Sequence of protein 2:
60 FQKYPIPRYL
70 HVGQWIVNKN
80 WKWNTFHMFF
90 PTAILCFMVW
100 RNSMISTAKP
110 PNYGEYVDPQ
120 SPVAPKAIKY

The following describes two proteins that form a bound complex.

Residue-level contacts at the interface:
Residue Y226 in protein 1 is in contact with residue K108 in protein 2 (closest heavy-atom distance 3.6 Å).
Residue N168 in protein 1 interacts with residue K108 in protein 2 (closest heavy-atom distance 3.6 Å).
Residue F182 in protein 1 contacts residue T91 in protein 2 (closest heavy-atom distance 3.6 Å).
Residue Y278 in protein 1 contacts residue W74 in protein 2 (closest heavy-atom distance 3.2 Å).
Residue L178 in protein 1 interacts with residue V98 in protein 2 (closest heavy-atom distance 3.6 Å).
Residue Y229 in protein 1 is in contact with residue A107 in protein 2 (closest heavy-atom distance 2.8 Å).
Residue G195 in protein 1 interacts with residue I75 in protein 2 (closest heavy-atom distance 3.9 Å).
Residue F166 in protein 1 interacts with residue W99 in protein 2 (closest heavy-atom distance 3.9 Å).
Residue S192 in protein 1 is in contact with residue N77 in protein 2 (closest heavy-atom distance 3.1 Å).
Residue L179 in protein 1 interacts with residue A92 in protein 2 (closest heavy-atom distance 3.8 Å).
Residue P280 in protein 1 interacts with residue W74 in protein 2 (closest heavy-atom distance 3.2 Å).
Residue L175 in protein 1 is in contact with residue F96 in protein 2 (closest heavy-atom distance 3.7 Å).
Residue I230 in protein 1 is in contact with residue T106 in protein 2 (closest heavy-atom distance 3.5 Å).
Residue Y227 in protein 1 interacts with residue P109 in protein 2 (closest heavy-atom distance 3.1 Å).
Residue Y226 in protein 1 contacts residue N111 in protein 2 (closest heavy-atom distance 3.6 Å).
Residue L281 in protein 1 interacts with residue G72 in protein 2 (closest heavy-atom distance 3.6 Å).
Residue L178 in protein 1 is in contact with residue C95 in protein 2 (closest heavy-atom distance 3.4 Å).
Residue L194 in protein 1 contacts residue T84 in protein 2 (closest heavy-atom distance 3.7 Å).
Residue Y193 in protein 1 is in contact with residue N83 in protein 2 (closest heavy-atom distance 2.8 Å).
Residue Y229 in protein 1 is in contact with residue T106 in protein 2 (closest heavy-atom distance 3.2 Å).
Residue L196 in protein 1 interacts with residue I75 in protein 2 (closest heavy-atom distance 3.5 Å).
Residue S231 in protein 1 is in contact with residue S105 in protein 2 (closest heavy-atom distance 2.3 Å).
Residue I201 in protein 1 is in contact with residue W80 in protein 2 (closest heavy-atom distance 3.8 Å).
Residue Y229 in protein 1 contacts residue S105 in protein 2 (closest heavy-atom distance 3.7 Å).
Residue P280 in protein 1 is in contact with residue G72 in protein 2 (closest heavy-atom distance 3.4 Å).
Residue Y193 in protein 1 is in contact with residue N77 in protein 2 (closest heavy-atom distance 3.1 Å).
Residue Y228 in protein 1 contacts residue K108 in protein 2 (closest heavy-atom distance 3.9 Å).
Residue L179 in protein 1 contacts residue T91 in protein 2 (closest heavy-atom distance 3.7 Å).
Residue L194 in protein 1 contacts residue M87 in protein 2 (closest heavy-atom distance 3.6 Å).
Residue E283 in protein 1 contacts residue I75 in protein 2 (closest heavy-atom distance 3.6 Å).
Residue C190 in protein 1 contacts residue M87 in protein 2 (closest heavy-atom distance 3.7 Å).
Residue S192 in protein 1 interacts with residue H70 in protein 2 (closest heavy-atom distance 3.7 Å).
Residue L232 in protein 1 is in contact with residue S102 in protein 2 (closest heavy-atom distance 3.8 Å).
Residue L281 in protein 1 contacts residue Q73 in protein 2 (closest heavy-atom distance 3.9 Å).
Residue F186 in protein 1 is in contact with residue T91 in protein 2 (closest heavy-atom distance 3.8 Å).
Residue G198 in protein 1 contacts residue W80 in protein 2 (closest heavy-atom distance 3.6 Å).
Residue P171 in protein 1 interacts with residue W99 in protein 2 (closest heavy-atom distance 2.5 Å).
Residue P280 in protein 1 contacts residue Q73 in protein 2 (closest heavy-atom distance 3.4 Å).
Residue Y228 in protein 1 is in contact with residue A107 in protein 2 (closest heavy-atom distance 3.7 Å).
Residue N225 in protein 1 is in contact with residue P109 in protein 2 (closest heavy-atom distance 4.0 Å).
Residue Y197 in protein 1 interacts with residue W80 in protein 2 (closest heavy-atom distance 3.7 Å).
Residue L174 in protein 1 is in contact with residue M103 in protein 2 (closest heavy-atom distance 3.9 Å).
Residue E169 in protein 1 contacts residue K108 in protein 2 (closest heavy-atom distance 3.7 Å).
Residue F182 in protein 1 interacts with residue C95 in protein 2 (closest heavy-atom distance 3.4 Å).
Residue F186 in protein 1 contacts residue M87 in protein 2 (closest heavy-atom distance 3.6 Å).
Residue L175 in protein 1 contacts residue W99 in protein 2 (closest heavy-atom distance 3.8 Å).
Residue E283 in protein 1 is in contact with residue G72 in protein 2 (closest heavy-atom distance 3.7 Å).
Residue G195 in protein 1 is in contact with residue N77 in protein 2 (closest heavy-atom distance 3.7 Å).
Residue P171 in protein 1 interacts with residue M103 in protein 2 (closest heavy-atom distance 3.9 Å).
Residue G198 in protein 1 is in contact with residue T84 in protein 2 (closest heavy-atom distance 3.6 Å).
Residue L174 in protein 1 contacts residue S102 in protein 2 (closest heavy-atom distance 3.6 Å).
Residue L209 in protein 1 interacts with residue F88 in protein 2 (closest heavy-atom distance 3.9 Å).
Residue S231 in protein 1 is in contact with residue S102 in protein 2 (closest heavy-atom distance 3.9 Å).
Residue Y170 in protein 1 interacts with residue M103 in protein 2 (closest heavy-atom distance 3.7 Å).
Residue E279 in protein 1 interacts with residue W74 in protein 2 (closest heavy-atom distance 3.8 Å).
Residue L202 in protein 1 contacts residue F88 in protein 2 (closest heavy-atom distance 3.6 Å).
Residue I230 in protein 1 is in contact with residue S105 in protein 2 (closest heavy-atom distance 3.9 Å).
Residue L202 in protein 1 is in contact with residue T84 in protein 2 (closest heavy-atom distance 3.8 Å).
Residue I172 in protein 1 is in contact with residue W99 in protein 2 (closest heavy-atom distance 3.7 Å).
Residue L179 in protein 1 contacts residue C95 in protein 2 (closest heavy-atom distance 3.4 Å).

Sequence of protein 1:
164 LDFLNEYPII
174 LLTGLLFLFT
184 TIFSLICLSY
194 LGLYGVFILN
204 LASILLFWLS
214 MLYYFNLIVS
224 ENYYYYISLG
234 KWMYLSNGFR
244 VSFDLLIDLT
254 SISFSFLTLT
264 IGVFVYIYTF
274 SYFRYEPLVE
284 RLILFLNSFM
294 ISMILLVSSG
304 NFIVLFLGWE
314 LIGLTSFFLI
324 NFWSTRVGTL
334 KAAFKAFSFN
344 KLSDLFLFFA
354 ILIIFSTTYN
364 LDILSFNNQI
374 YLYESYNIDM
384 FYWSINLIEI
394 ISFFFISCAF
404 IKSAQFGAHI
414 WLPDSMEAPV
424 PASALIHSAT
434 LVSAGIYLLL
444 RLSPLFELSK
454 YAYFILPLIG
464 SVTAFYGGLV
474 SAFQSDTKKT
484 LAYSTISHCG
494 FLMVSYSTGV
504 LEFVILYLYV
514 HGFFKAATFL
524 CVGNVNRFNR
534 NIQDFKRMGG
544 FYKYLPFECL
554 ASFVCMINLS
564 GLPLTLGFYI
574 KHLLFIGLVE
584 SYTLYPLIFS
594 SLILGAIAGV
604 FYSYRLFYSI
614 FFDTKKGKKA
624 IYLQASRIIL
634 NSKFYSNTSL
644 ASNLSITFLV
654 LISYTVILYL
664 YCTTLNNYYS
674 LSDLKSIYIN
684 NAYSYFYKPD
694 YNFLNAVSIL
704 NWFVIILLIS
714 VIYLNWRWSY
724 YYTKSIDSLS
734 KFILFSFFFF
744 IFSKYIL